Sequence of protein 2:
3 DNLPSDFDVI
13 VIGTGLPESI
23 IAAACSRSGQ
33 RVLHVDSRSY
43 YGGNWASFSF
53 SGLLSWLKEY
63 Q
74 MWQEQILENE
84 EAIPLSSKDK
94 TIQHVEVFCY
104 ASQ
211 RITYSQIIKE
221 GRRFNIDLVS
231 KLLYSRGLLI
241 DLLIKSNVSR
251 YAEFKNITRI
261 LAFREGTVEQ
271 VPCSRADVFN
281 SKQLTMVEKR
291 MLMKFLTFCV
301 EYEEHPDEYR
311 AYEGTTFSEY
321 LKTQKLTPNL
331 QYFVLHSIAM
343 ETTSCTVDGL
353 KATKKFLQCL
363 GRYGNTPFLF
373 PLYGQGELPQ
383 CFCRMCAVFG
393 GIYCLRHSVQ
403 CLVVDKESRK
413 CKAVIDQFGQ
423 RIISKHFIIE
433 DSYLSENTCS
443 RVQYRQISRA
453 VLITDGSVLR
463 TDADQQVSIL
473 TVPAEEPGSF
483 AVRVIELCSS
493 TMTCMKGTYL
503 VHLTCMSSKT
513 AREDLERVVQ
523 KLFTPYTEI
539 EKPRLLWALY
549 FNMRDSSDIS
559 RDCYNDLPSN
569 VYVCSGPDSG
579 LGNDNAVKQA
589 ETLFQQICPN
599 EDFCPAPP

Contacts between the two chains:
Residue Y365 in protein 2 is in contact with residue L192 in protein 1 (closest heavy-atom distance 3.8 Å).
Residue Q382 in protein 2 contacts residue V75 in protein 1 (closest heavy-atom distance 3.3 Å).
Residue Y395 in protein 2 is in contact with residue F70 in protein 1 (closest heavy-atom distance 3.6 Å).
Residue V390 in protein 2 interacts with residue G42 in protein 1 (closest heavy-atom distance 3.5 Å).
Residue R223 in protein 2 contacts residue R113 in protein 1 (closest heavy-atom distance 3.4 Å).
Residue E379 in protein 2 contacts residue A76 in protein 1 (closest heavy-atom distance 3.2 Å).
Residue I240 in protein 2 is in contact with residue L192 in protein 1 (closest heavy-atom distance 3.8 Å).
Residue R250 in protein 2 is in contact with residue D44 in protein 1 (closest heavy-atom distance 3.5 Å).
Residue Q467 in protein 2 contacts residue F186 in protein 1 (closest heavy-atom distance 3.6 Å).
Residue R222 in protein 2 interacts with residue I108 in protein 1 (closest heavy-atom distance 4.0 Å).
Residue L5 in protein 2 contacts residue F70 in protein 1 (closest heavy-atom distance 3.5 Å).
Residue F254 in protein 2 interacts with residue I190 in protein 1 (closest heavy-atom distance 2.7 Å).
Residue K255 in protein 2 interacts with residue I190 in protein 1 (closest heavy-atom distance 4.0 Å).
Residue R222 in protein 2 interacts with residue S111 in protein 1 (closest heavy-atom distance 3.2 Å).
Residue Y43 in protein 2 interacts with residue Q67 in protein 1 (closest heavy-atom distance 3.5 Å).
Residue V390 in protein 2 is in contact with residue D44 in protein 1 (closest heavy-atom distance 3.7 Å).
Residue Y365 in protein 2 is in contact with residue I190 in protein 1 (closest heavy-atom distance 4.0 Å).
Residue S249 in protein 2 contacts residue L192 in protein 1 (closest heavy-atom distance 4.0 Å).
Residue V390 in protein 2 is in contact with residue A43 in protein 1 (closest heavy-atom distance 3.7 Å).
Residue V390 in protein 2 contacts residue A65 in protein 1 (closest heavy-atom distance 3.9 Å).
Residue R386 in protein 2 contacts residue F77 in protein 1 (closest heavy-atom distance 3.6 Å).
Residue R398 in protein 2 interacts with residue F70 in protein 1 (closest heavy-atom distance 3.3 Å).
Residue E253 in protein 2 contacts residue K191 in protein 1 (closest heavy-atom distance 3.4 Å).
Residue L397 in protein 2 is in contact with residue S72 in protein 1 (closest heavy-atom distance 2.8 Å).
Residue Q382 in protein 2 is in contact with residue G74 in protein 1 (closest heavy-atom distance 3.5 Å).
Residue A389 in protein 2 contacts residue A65 in protein 1 (closest heavy-atom distance 3.5 Å).
Residue R223 in protein 2 interacts with residue S111 in protein 1 (closest heavy-atom distance 3.2 Å).
Residue R250 in protein 2 contacts residue F45 in protein 1 (closest heavy-atom distance 3.7 Å).
Residue I394 in protein 2 contacts residue R69 in protein 1 (closest heavy-atom distance 3.8 Å).
Residue N256 in protein 2 is in contact with residue I190 in protein 1 (closest heavy-atom distance 3.2 Å).
Residue A389 in protein 2 is in contact with residue Q67 in protein 1 (closest heavy-atom distance 3.6 Å).
Residue N4 in protein 2 interacts with residue R69 in protein 1 (closest heavy-atom distance 3.0 Å).
Residue D3 in protein 2 is in contact with residue F70 in protein 1 (closest heavy-atom distance 3.9 Å).
Residue Y251 in protein 2 contacts residue W62 in protein 1 (closest heavy-atom distance 3.9 Å).
Residue S491 in protein 2 is in contact with residue F186 in protein 1 (closest heavy-atom distance 3.3 Å).
Residue N4 in protein 2 is in contact with residue F70 in protein 1 (closest heavy-atom distance 4.0 Å).
Residue E379 in protein 2 is in contact with residue R79 in protein 1 (closest heavy-atom distance 2.8 Å).
Residue Y395 in protein 2 is in contact with residue S72 in protein 1 (closest heavy-atom distance 3.5 Å).
Residue R386 in protein 2 interacts with residue W62 in protein 1 (closest heavy-atom distance 3.6 Å).
Residue R386 in protein 2 is in contact with residue D44 in protein 1 (closest heavy-atom distance 2.8 Å).
Residue S492 in protein 2 contacts residue F186 in protein 1 (closest heavy-atom distance 3.4 Å).
Residue C385 in protein 2 is in contact with residue Q67 in protein 1 (closest heavy-atom distance 4.0 Å).
Residue Q382 in protein 2 interacts with residue A76 in protein 1 (closest heavy-atom distance 2.9 Å).
Residue L374 in protein 2 interacts with residue P189 in protein 1 (closest heavy-atom distance 3.9 Å).
Residue Y43 in protein 2 interacts with residue G74 in protein 1 (closest heavy-atom distance 3.6 Å).
Residue R386 in protein 2 contacts residue D63 in protein 1 (closest heavy-atom distance 3.0 Å).
Residue Y251 in protein 2 contacts residue D44 in protein 1 (closest heavy-atom distance 2.5 Å).
Residue E253 in protein 2 is in contact with residue P189 in protein 1 (closest heavy-atom distance 2.7 Å).
Residue Y375 in protein 2 contacts residue R79 in protein 1 (closest heavy-atom distance 3.4 Å).
Residue D3 in protein 2 contacts residue R69 in protein 1 (closest heavy-atom distance 3.0 Å).
Residue Y395 in protein 2 is in contact with residue Q67 in protein 1 (closest heavy-atom distance 3.8 Å).
Residue R250 in protein 2 contacts residue W62 in protein 1 (closest heavy-atom distance 4.0 Å).
Residue R398 in protein 2 is in contact with residue Q71 in protein 1 (closest heavy-atom distance 2.9 Å).
Residue I394 in protein 2 is in contact with residue F70 in protein 1 (closest heavy-atom distance 3.9 Å).
Residue N225 in protein 2 contacts residue R79 in protein 1 (closest heavy-atom distance 3.1 Å).
Residue F254 in protein 2 contacts residue P189 in protein 1 (closest heavy-atom distance 3.6 Å).
Residue E253 in protein 2 is in contact with residue I190 in protein 1 (closest heavy-atom distance 3.4 Å).
Residue Y43 in protein 2 contacts residue S72 in protein 1 (closest heavy-atom distance 2.5 Å).
Residue C396 in protein 2 is in contact with residue S72 in protein 1 (closest heavy-atom distance 3.5 Å).
Residue F254 in protein 2 contacts residue L192 in protein 1 (closest heavy-atom distance 3.6 Å).

Sequence of protein 1:
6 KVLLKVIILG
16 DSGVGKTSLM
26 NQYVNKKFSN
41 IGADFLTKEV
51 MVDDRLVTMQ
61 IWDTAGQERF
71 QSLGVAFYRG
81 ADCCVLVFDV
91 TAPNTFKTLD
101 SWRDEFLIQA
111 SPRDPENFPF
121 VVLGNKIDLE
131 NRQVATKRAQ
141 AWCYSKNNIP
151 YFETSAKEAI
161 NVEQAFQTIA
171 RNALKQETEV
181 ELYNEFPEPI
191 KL

This data describes a binding interaction between two proteins.